Sequence of protein 2:
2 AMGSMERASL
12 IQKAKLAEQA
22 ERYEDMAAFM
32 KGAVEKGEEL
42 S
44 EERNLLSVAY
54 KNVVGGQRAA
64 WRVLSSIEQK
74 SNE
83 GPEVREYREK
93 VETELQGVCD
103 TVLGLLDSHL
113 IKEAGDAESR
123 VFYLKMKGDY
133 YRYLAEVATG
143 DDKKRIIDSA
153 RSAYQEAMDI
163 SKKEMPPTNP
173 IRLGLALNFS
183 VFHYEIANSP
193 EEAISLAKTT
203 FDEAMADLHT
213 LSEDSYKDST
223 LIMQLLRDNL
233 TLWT

Sequence of protein 1:
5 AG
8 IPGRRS

The following describes two proteins that form a bound complex.

Contacts between the two chains:
Residue V183 in protein 2 interacts with residue G6 in protein 1 (closest heavy-atom distance 3.6 Å).
Residue V51 in protein 2 is in contact with residue R12 in protein 1 (closest heavy-atom distance 4.0 Å).
Residue G176 in protein 2 contacts residue I8 in protein 1 (closest heavy-atom distance 3.7 Å).
Residue N47 in protein 2 contacts residue S13 in protein 1 (closest heavy-atom distance 3.7 Å).
Residue N55 in protein 2 contacts residue G10 in protein 1 (closest heavy-atom distance 4.7 Å).
Residue I224 in protein 2 interacts with residue I8 in protein 1 (closest heavy-atom distance 4.3 Å).
Residue K127 in protein 2 interacts with residue I8 in protein 1 (closest heavy-atom distance 3.9 Å).
Residue V51 in protein 2 interacts with residue S13 in protein 1 (closest heavy-atom distance 3.5 Å).
Residue Y186 in protein 2 is in contact with residue A5 in protein 1 (closest heavy-atom distance 4.8 Å).
Residue K54 in protein 2 is in contact with residue P9 in protein 1 (closest heavy-atom distance 4.0 Å).
Residue V183 in protein 2 is in contact with residue A5 in protein 1 (closest heavy-atom distance 4.6 Å).
Residue K54 in protein 2 interacts with residue G10 in protein 1 (closest heavy-atom distance 3.7 Å).
Residue V51 in protein 2 contacts residue R11 in protein 1 (closest heavy-atom distance 3.5 Å).
Residue L234 in protein 2 contacts residue A5 in protein 1 (closest heavy-atom distance 3.2 Å).
Residue L179 in protein 2 is in contact with residue I8 in protein 1 (closest heavy-atom distance 3.6 Å).
Residue E19 in protein 2 interacts with residue S13 in protein 1 (closest heavy-atom distance 2.7 Å).
Residue L227 in protein 2 interacts with residue I8 in protein 1 (closest heavy-atom distance 4.3 Å).
Residue N55 in protein 2 interacts with residue R12 in protein 1 (closest heavy-atom distance 4.8 Å).
Residue Y24 in protein 2 interacts with residue R11 in protein 1 (closest heavy-atom distance 3.9 Å).
Residue L227 in protein 2 contacts residue P9 in protein 1 (closest heavy-atom distance 3.8 Å).
Residue L179 in protein 2 is in contact with residue G6 in protein 1 (closest heavy-atom distance 3.9 Å).
Residue N180 in protein 2 contacts residue I8 in protein 1 (closest heavy-atom distance 2.9 Å).
Residue V51 in protein 2 contacts residue G10 in protein 1 (closest heavy-atom distance 3.6 Å).
Residue W235 in protein 2 contacts residue A5 in protein 1 (closest heavy-atom distance 3.5 Å).
Residue N55 in protein 2 interacts with residue R11 in protein 1 (closest heavy-atom distance 2.9 Å).
Residue E187 in protein 2 contacts residue A5 in protein 1 (closest heavy-atom distance 3.1 Å).
Residue N231 in protein 2 contacts residue A5 in protein 1 (closest heavy-atom distance 3.6 Å).
Residue S50 in protein 2 is in contact with residue G10 in protein 1 (closest heavy-atom distance 4.5 Å).
Residue N231 in protein 2 contacts residue G6 in protein 1 (closest heavy-atom distance 2.9 Å).
Residue K54 in protein 2 interacts with residue I8 in protein 1 (closest heavy-atom distance 3.9 Å).
Residue E19 in protein 2 interacts with residue R12 in protein 1 (closest heavy-atom distance 3.7 Å).
Residue L48 in protein 2 interacts with residue S13 in protein 1 (closest heavy-atom distance 3.7 Å).
Residue E19 in protein 2 contacts residue R11 in protein 1 (closest heavy-atom distance 4.6 Å).